Sequence of protein 1:
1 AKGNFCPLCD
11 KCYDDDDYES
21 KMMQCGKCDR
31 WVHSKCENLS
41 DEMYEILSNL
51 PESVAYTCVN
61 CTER

Sequence of protein 2:
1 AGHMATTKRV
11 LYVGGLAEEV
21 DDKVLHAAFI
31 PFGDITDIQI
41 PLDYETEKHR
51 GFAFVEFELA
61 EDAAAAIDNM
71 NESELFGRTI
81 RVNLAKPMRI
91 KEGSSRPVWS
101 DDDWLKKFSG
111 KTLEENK

Interface contacts:
Residue I90 in protein 2 contacts residue N49 in protein 1 (closest heavy-atom distance 3.9 Å).
Residue K106 in protein 2 contacts residue P51 in protein 1 (closest heavy-atom distance 4.4 Å).
Residue D37 in protein 2 contacts residue L39 in protein 1 (closest heavy-atom distance 4.2 Å).
Residue M88 in protein 2 interacts with residue E42 in protein 1 (closest heavy-atom distance 3.8 Å).
Residue P97 in protein 2 is in contact with residue N49 in protein 1 (closest heavy-atom distance 3.6 Å).
Residue M88 in protein 2 interacts with residue I46 in protein 1 (closest heavy-atom distance 3.9 Å).
Residue Y44 in protein 2 is in contact with residue K27 in protein 1 (closest heavy-atom distance 2.9 Å).
Residue Q39 in protein 2 contacts residue L39 in protein 1 (closest heavy-atom distance 3.7 Å).
Residue E92 in protein 2 is in contact with residue E45 in protein 1 (closest heavy-atom distance 3.3 Å).
Residue I90 in protein 2 interacts with residue E45 in protein 1 (closest heavy-atom distance 3.7 Å).
Residue D43 in protein 2 is in contact with residue S53 in protein 1 (closest heavy-atom distance 3.2 Å).
Residue L105 in protein 2 interacts with residue P51 in protein 1 (closest heavy-atom distance 3.6 Å).
Residue E56 in protein 2 contacts residue S40 in protein 1 (closest heavy-atom distance 3.9 Å).
Residue P41 in protein 2 contacts residue L50 in protein 1 (closest heavy-atom distance 3.5 Å).
Residue D37 in protein 2 interacts with residue N38 in protein 1 (closest heavy-atom distance 2.9 Å).
Residue K106 in protein 2 interacts with residue L50 in protein 1 (closest heavy-atom distance 4.3 Å).
Residue I90 in protein 2 contacts residue I46 in protein 1 (closest heavy-atom distance 4.1 Å).
Residue T36 in protein 2 interacts with residue N38 in protein 1 (closest heavy-atom distance 3.5 Å).
Residue D22 in protein 2 is in contact with residue R64 in protein 1 (closest heavy-atom distance 2.7 Å).
Residue P41 in protein 2 contacts residue Y56 in protein 1 (closest heavy-atom distance 4.1 Å).
Residue Y44 in protein 2 is in contact with residue S53 in protein 1 (closest heavy-atom distance 3.0 Å).
Residue Y44 in protein 2 contacts residue E52 in protein 1 (closest heavy-atom distance 3.4 Å).
Residue Q39 in protein 2 is in contact with residue M43 in protein 1 (closest heavy-atom distance 3.5 Å).
Residue L42 in protein 2 interacts with residue S53 in protein 1 (closest heavy-atom distance 4.1 Å).
Residue V10 in protein 2 interacts with residue M43 in protein 1 (closest heavy-atom distance 4.4 Å).
Residue F54 in protein 2 is in contact with residue I46 in protein 1 (closest heavy-atom distance 3.9 Å).
Residue L105 in protein 2 interacts with residue I46 in protein 1 (closest heavy-atom distance 4.3 Å).
Residue K86 in protein 2 contacts residue E42 in protein 1 (closest heavy-atom distance 3.2 Å).
Residue L42 in protein 2 is in contact with residue T62 in protein 1 (closest heavy-atom distance 3.4 Å).
Residue F52 in protein 2 interacts with residue L50 in protein 1 (closest heavy-atom distance 4.1 Å).
Residue A85 in protein 2 contacts residue I46 in protein 1 (closest heavy-atom distance 4.5 Å).
Residue D43 in protein 2 is in contact with residue V54 in protein 1 (closest heavy-atom distance 3.9 Å).
Residue Q39 in protein 2 contacts residue Y56 in protein 1 (closest heavy-atom distance 4.1 Å).
Residue Y44 in protein 2 interacts with residue T57 in protein 1 (closest heavy-atom distance 3.5 Å).
Residue L105 in protein 2 contacts residue L50 in protein 1 (closest heavy-atom distance 4.2 Å).
Residue P41 in protein 2 contacts residue A55 in protein 1 (closest heavy-atom distance 3.9 Å).
Residue D37 in protein 2 is in contact with residue M43 in protein 1 (closest heavy-atom distance 4.1 Å).
Residue Y44 in protein 2 is in contact with residue G26 in protein 1 (closest heavy-atom distance 3.4 Å).
Residue R89 in protein 2 contacts residue E42 in protein 1 (closest heavy-atom distance 3.4 Å).
Residue R50 in protein 2 contacts residue V54 in protein 1 (closest heavy-atom distance 4.0 Å).
Residue R89 in protein 2 contacts residue E45 in protein 1 (closest heavy-atom distance 4.1 Å).
Residue R9 in protein 2 interacts with residue S40 in protein 1 (closest heavy-atom distance 2.9 Å).
Residue Q39 in protein 2 contacts residue E37 in protein 1 (closest heavy-atom distance 4.2 Å).
Residue Y44 in protein 2 is in contact with residue A55 in protein 1 (closest heavy-atom distance 3.4 Å).
Residue I38 in protein 2 is in contact with residue R64 in protein 1 (closest heavy-atom distance 3.0 Å).
Residue L42 in protein 2 is in contact with residue V54 in protein 1 (closest heavy-atom distance 3.3 Å).
Residue F108 in protein 2 is in contact with residue V54 in protein 1 (closest heavy-atom distance 3.6 Å).
Residue K106 in protein 2 is in contact with residue N49 in protein 1 (closest heavy-atom distance 2.8 Å).
Residue Y44 in protein 2 interacts with residue Y56 in protein 1 (closest heavy-atom distance 3.4 Å).
Residue Q39 in protein 2 interacts with residue R64 in protein 1 (closest heavy-atom distance 2.8 Å).
Residue S109 in protein 2 contacts residue P51 in protein 1 (closest heavy-atom distance 3.5 Å).
Residue E92 in protein 2 interacts with residue N49 in protein 1 (closest heavy-atom distance 4.3 Å).
Residue Q39 in protein 2 contacts residue N38 in protein 1 (closest heavy-atom distance 3.5 Å).
Residue F54 in protein 2 interacts with residue M43 in protein 1 (closest heavy-atom distance 3.9 Å).
Residue F52 in protein 2 contacts residue V54 in protein 1 (closest heavy-atom distance 3.5 Å).
Residue A85 in protein 2 is in contact with residue E42 in protein 1 (closest heavy-atom distance 3.1 Å).
Residue D21 in protein 2 contacts residue R64 in protein 1 (closest heavy-atom distance 4.2 Å).
Residue L42 in protein 2 is in contact with residue A55 in protein 1 (closest heavy-atom distance 3.0 Å).
Residue E47 in protein 2 is in contact with residue K27 in protein 1 (closest heavy-atom distance 2.7 Å).
Residue R50 in protein 2 interacts with residue S53 in protein 1 (closest heavy-atom distance 3.9 Å).

The following describes two proteins that form a bound complex.